Sequence of chain B:
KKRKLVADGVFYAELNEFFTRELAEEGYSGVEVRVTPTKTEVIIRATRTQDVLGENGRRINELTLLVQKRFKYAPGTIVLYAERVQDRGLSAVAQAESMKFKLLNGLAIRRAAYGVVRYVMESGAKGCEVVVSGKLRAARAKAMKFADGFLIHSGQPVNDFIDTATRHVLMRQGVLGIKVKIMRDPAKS

Interface contacts:
Residue Y18 in chain B interacts with residue D49 in chain A (closest heavy-atom distance 3.7 Å).
Residue A19 in chain B contacts residue D49 in chain A (closest heavy-atom distance 3.3 Å).
Residue V12 in chain B is in contact with residue Y34 in chain A (closest heavy-atom distance 4.8 Å).
Residue D14 in chain B contacts residue I50 in chain A (closest heavy-atom distance 3.9 Å).
Residue V16 in chain B interacts with residue D49 in chain A (closest heavy-atom distance 4.4 Å).
Residue G15 in chain B interacts with residue I50 in chain A (closest heavy-atom distance 3.6 Å).
Residue V12 in chain B contacts residue K33 in chain A (closest heavy-atom distance 4.8 Å).
Residue G15 in chain B contacts residue D49 in chain A (closest heavy-atom distance 2.6 Å).
Residue A19 in chain B is in contact with residue N48 in chain A (closest heavy-atom distance 4.9 Å).
Residue D14 in chain B contacts residue D49 in chain A (closest heavy-atom distance 2.7 Å).

Sequence of chain A:
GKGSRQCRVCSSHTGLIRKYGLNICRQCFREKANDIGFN

This data describes a binding interaction between two proteins.